Sequence of protein 1:
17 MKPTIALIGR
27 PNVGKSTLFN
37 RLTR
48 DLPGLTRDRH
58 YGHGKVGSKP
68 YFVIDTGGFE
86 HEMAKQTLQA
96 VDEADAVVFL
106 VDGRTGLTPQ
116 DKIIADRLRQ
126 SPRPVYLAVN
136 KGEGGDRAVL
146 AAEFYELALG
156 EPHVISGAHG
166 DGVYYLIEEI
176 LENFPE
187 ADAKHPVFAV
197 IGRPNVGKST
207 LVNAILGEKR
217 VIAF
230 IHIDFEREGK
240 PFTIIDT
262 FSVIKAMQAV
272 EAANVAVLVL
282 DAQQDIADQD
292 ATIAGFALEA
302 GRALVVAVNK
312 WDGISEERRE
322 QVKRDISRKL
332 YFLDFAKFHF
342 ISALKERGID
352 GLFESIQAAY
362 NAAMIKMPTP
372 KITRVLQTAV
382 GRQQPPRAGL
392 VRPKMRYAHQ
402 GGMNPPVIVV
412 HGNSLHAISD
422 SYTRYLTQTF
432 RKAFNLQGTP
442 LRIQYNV

This data describes a binding interaction between two proteins.

Sequence of protein 2:
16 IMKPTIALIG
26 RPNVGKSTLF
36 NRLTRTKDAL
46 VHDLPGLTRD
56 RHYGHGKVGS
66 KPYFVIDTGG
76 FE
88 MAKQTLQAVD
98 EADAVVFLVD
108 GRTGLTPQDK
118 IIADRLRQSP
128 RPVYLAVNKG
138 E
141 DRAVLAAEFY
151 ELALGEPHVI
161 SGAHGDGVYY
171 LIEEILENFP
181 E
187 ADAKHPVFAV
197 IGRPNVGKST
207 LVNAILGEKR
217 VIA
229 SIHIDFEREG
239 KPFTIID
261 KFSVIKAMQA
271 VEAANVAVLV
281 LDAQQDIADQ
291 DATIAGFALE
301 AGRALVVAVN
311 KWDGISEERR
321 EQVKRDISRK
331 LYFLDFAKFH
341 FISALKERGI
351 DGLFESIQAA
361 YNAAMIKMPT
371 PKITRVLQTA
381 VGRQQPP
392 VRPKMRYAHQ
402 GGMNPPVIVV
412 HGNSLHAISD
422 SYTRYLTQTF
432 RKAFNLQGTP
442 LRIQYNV

Contacts between the two chains:
Residue T110 in protein 2 contacts residue R109 in protein 1 (closest heavy-atom distance 3.5 Å).
Residue L52 in protein 2 interacts with residue L52 in protein 1 (closest heavy-atom distance 3.7 Å).
Residue P50 in protein 2 interacts with residue K330 in protein 1 (closest heavy-atom distance 3.7 Å).
Residue L52 in protein 2 is in contact with residue D55 in protein 1 (closest heavy-atom distance 3.8 Å).
Residue A292 in protein 2 contacts residue G51 in protein 1 (closest heavy-atom distance 4.1 Å).
Residue T53 in protein 2 is in contact with residue T53 in protein 1 (closest heavy-atom distance 3.0 Å).
Residue R109 in protein 2 interacts with residue D107 in protein 1 (closest heavy-atom distance 3.6 Å).
Residue D107 in protein 2 is in contact with residue R109 in protein 1 (closest heavy-atom distance 2.5 Å).
Residue P50 in protein 2 is in contact with residue D289 in protein 1 (closest heavy-atom distance 3.4 Å).
Residue K136 in protein 2 is in contact with residue R109 in protein 1 (closest heavy-atom distance 3.6 Å).
Residue R109 in protein 2 is in contact with residue R109 in protein 1 (closest heavy-atom distance 3.1 Å).
Residue A163 in protein 2 contacts residue N28 in protein 1 (closest heavy-atom distance 3.5 Å).
Residue R54 in protein 2 is in contact with residue P50 in protein 1 (closest heavy-atom distance 3.6 Å).
Residue K136 in protein 2 is in contact with residue K136 in protein 1 (closest heavy-atom distance 3.9 Å).
Residue L52 in protein 2 contacts residue Y332 in protein 1 (closest heavy-atom distance 3.6 Å).
Residue P50 in protein 2 contacts residue R54 in protein 1 (closest heavy-atom distance 4.0 Å).
Residue Y426 in protein 2 interacts with residue Q322 in protein 1 (closest heavy-atom distance 3.8 Å).
Residue S420 in protein 2 interacts with residue D286 in protein 1 (closest heavy-atom distance 3.2 Å).
Residue T53 in protein 2 interacts with residue D55 in protein 1 (closest heavy-atom distance 2.9 Å).
Residue D286 in protein 2 contacts residue S422 in protein 1 (closest heavy-atom distance 2.9 Å).
Residue G51 in protein 2 is in contact with residue A292 in protein 1 (closest heavy-atom distance 4.1 Å).
Residue R329 in protein 2 is in contact with residue L49 in protein 1 (closest heavy-atom distance 3.5 Å).
Residue Y332 in protein 2 contacts residue L52 in protein 1 (closest heavy-atom distance 3.7 Å).
Residue S422 in protein 2 contacts residue D286 in protein 1 (closest heavy-atom distance 2.9 Å).
Residue A288 in protein 2 is in contact with residue P50 in protein 1 (closest heavy-atom distance 3.7 Å).
Residue G51 in protein 2 contacts residue R54 in protein 1 (closest heavy-atom distance 3.6 Å).
Residue D286 in protein 2 interacts with residue S420 in protein 1 (closest heavy-atom distance 3.3 Å).
Residue P50 in protein 2 is in contact with residue A292 in protein 1 (closest heavy-atom distance 3.5 Å).
Residue D289 in protein 2 contacts residue G51 in protein 1 (closest heavy-atom distance 2.7 Å).
Residue A292 in protein 2 contacts residue P50 in protein 1 (closest heavy-atom distance 3.6 Å).
Residue R109 in protein 2 interacts with residue T110 in protein 1 (closest heavy-atom distance 3.0 Å).
Residue D289 in protein 2 interacts with residue P50 in protein 1 (closest heavy-atom distance 3.4 Å).
Residue L52 in protein 2 interacts with residue R54 in protein 1 (closest heavy-atom distance 3.4 Å).
Residue R54 in protein 2 interacts with residue G51 in protein 1 (closest heavy-atom distance 3.7 Å).
Residue G51 in protein 2 is in contact with residue D289 in protein 1 (closest heavy-atom distance 2.9 Å).
Residue L52 in protein 2 interacts with residue T53 in protein 1 (closest heavy-atom distance 3.6 Å).
Residue D55 in protein 2 is in contact with residue L52 in protein 1 (closest heavy-atom distance 3.6 Å).
Residue S422 in protein 2 contacts residue Q322 in protein 1 (closest heavy-atom distance 3.2 Å).
Residue K330 in protein 2 is in contact with residue P50 in protein 1 (closest heavy-atom distance 3.6 Å).
Residue R329 in protein 2 contacts residue Y332 in protein 1 (closest heavy-atom distance 4.1 Å).
Residue P50 in protein 2 contacts residue A288 in protein 1 (closest heavy-atom distance 3.7 Å).
Residue K330 in protein 2 contacts residue L49 in protein 1 (closest heavy-atom distance 3.6 Å).
Residue I287 in protein 2 is in contact with residue P50 in protein 1 (closest heavy-atom distance 3.9 Å).
Residue D421 in protein 2 is in contact with residue K330 in protein 1 (closest heavy-atom distance 3.4 Å).
Residue R54 in protein 2 contacts residue L52 in protein 1 (closest heavy-atom distance 3.4 Å).
Residue D55 in protein 2 is in contact with residue T53 in protein 1 (closest heavy-atom distance 2.8 Å).
Residue P50 in protein 2 contacts residue I287 in protein 1 (closest heavy-atom distance 3.7 Å).
Residue T53 in protein 2 is in contact with residue L52 in protein 1 (closest heavy-atom distance 3.6 Å).
Residue G51 in protein 2 contacts residue D55 in protein 1 (closest heavy-atom distance 2.7 Å).
Residue D55 in protein 2 contacts residue G51 in protein 1 (closest heavy-atom distance 2.8 Å).
Residue Q384 in protein 2 is in contact with residue R319 in protein 1 (closest heavy-atom distance 4.2 Å).
Residue R425 in protein 2 interacts with residue R329 in protein 1 (closest heavy-atom distance 4.1 Å).
Residue D421 in protein 2 interacts with residue R329 in protein 1 (closest heavy-atom distance 4.0 Å).
Residue R319 in protein 2 interacts with residue Q384 in protein 1 (closest heavy-atom distance 3.1 Å).
Residue Q384 in protein 2 is in contact with residue Q322 in protein 1 (closest heavy-atom distance 2.9 Å).
Residue D421 in protein 2 interacts with residue D286 in protein 1 (closest heavy-atom distance 2.7 Å).
Residue S422 in protein 2 is in contact with residue D326 in protein 1 (closest heavy-atom distance 3.5 Å).
Residue D286 in protein 2 interacts with residue D421 in protein 1 (closest heavy-atom distance 2.8 Å).
Residue T53 in protein 2 interacts with residue G51 in protein 1 (closest heavy-atom distance 4.2 Å).
Residue N28 in protein 2 is in contact with residue A163 in protein 1 (closest heavy-atom distance 3.4 Å).